Contacts between the two chains:
Residue F92 in chain A contacts residue T9 in chain B (closest heavy-atom distance 3.9 Å).
Residue M145 in chain A interacts with residue V13 in chain B (closest heavy-atom distance 3.6 Å).
Residue M145 in chain A is in contact with residue G10 in chain B (closest heavy-atom distance 3.8 Å).
Residue A15 in chain A contacts residue H11 in chain B (closest heavy-atom distance 3.7 Å).
Residue A128 in chain A interacts with residue W6 in chain B (closest heavy-atom distance 3.9 Å).
Residue L116 in chain A is in contact with residue K5 in chain B (closest heavy-atom distance 3.6 Å).
Residue F19 in chain A contacts residue A12 in chain B (closest heavy-atom distance 3.7 Å).
Residue E84 in chain A contacts residue G17 in chain B (closest heavy-atom distance 3.7 Å).
Residue D80 in chain A interacts with residue G17 in chain B (closest heavy-atom distance 3.4 Å).
Residue E127 in chain A is in contact with residue R3 in chain B (closest heavy-atom distance 3.4 Å).
Residue M36 in chain A contacts residue I16 in chain B (closest heavy-atom distance 3.9 Å).
Residue V35 in chain A interacts with residue I16 in chain B (closest heavy-atom distance 4.0 Å).
Residue I85 in chain A interacts with residue V13 in chain B (closest heavy-atom distance 4.0 Å).
Residue F68 in chain A contacts residue A15 in chain B (closest heavy-atom distance 3.9 Å).
Residue M145 in chain A is in contact with residue T9 in chain B (closest heavy-atom distance 3.9 Å).
Residue T79 in chain A interacts with residue R18 in chain B (closest heavy-atom distance 3.7 Å).
Residue M76 in chain A is in contact with residue R18 in chain B (closest heavy-atom distance 3.5 Å).
Residue M51 in chain A contacts residue L19 in chain B (closest heavy-atom distance 3.2 Å).
Residue E84 in chain A contacts residue V13 in chain B (closest heavy-atom distance 3.8 Å).
Residue F19 in chain A contacts residue A15 in chain B (closest heavy-atom distance 4.0 Å).
Residue E127 in chain A contacts residue A2 in chain B (closest heavy-atom distance 3.7 Å).
Residue L39 in chain A interacts with residue I16 in chain B (closest heavy-atom distance 3.5 Å).
Residue M124 in chain A interacts with residue K5 in chain B (closest heavy-atom distance 3.9 Å).
Residue M124 in chain A is in contact with residue A2 in chain B (closest heavy-atom distance 3.5 Å).
Residue L32 in chain A is in contact with residue L19 in chain B (closest heavy-atom distance 3.9 Å).
Residue T79 in chain A contacts residue G17 in chain B (closest heavy-atom distance 3.2 Å).
Residue T146 in chain A is in contact with residue R14 in chain B (closest heavy-atom distance 3.9 Å).
Residue E14 in chain A contacts residue K8 in chain B (closest heavy-atom distance 3.7 Å).
Residue A88 in chain A interacts with residue V13 in chain B (closest heavy-atom distance 3.9 Å).
Residue M71 in chain A interacts with residue A15 in chain B (closest heavy-atom distance 3.8 Å).
Residue E84 in chain A contacts residue I16 in chain B (closest heavy-atom distance 3.9 Å).
Residue M109 in chain A contacts residue T9 in chain B (closest heavy-atom distance 3.2 Å).
Residue M51 in chain A interacts with residue S20 in chain B (closest heavy-atom distance 3.6 Å).
Residue E7 in chain A is in contact with residue R4 in chain B (closest heavy-atom distance 3.1 Å).
Residue V55 in chain A is in contact with residue L19 in chain B (closest heavy-atom distance 3.9 Å).
Residue E84 in chain A contacts residue S20 in chain B (closest heavy-atom distance 3.8 Å).
Residue E11 in chain A interacts with residue R4 in chain B (closest heavy-atom distance 3.0 Å).
Residue M71 in chain A is in contact with residue L19 in chain B (closest heavy-atom distance 3.4 Å).
Residue M71 in chain A is in contact with residue R18 in chain B (closest heavy-atom distance 2.9 Å).
Residue S81 in chain A interacts with residue R14 in chain B (closest heavy-atom distance 3.0 Å).
Residue F12 in chain A contacts residue H11 in chain B (closest heavy-atom distance 3.9 Å).
Residue E114 in chain A interacts with residue K8 in chain B (closest heavy-atom distance 2.7 Å).
Residue R74 in chain A interacts with residue R18 in chain B (closest heavy-atom distance 2.9 Å).
Residue A147 in chain A is in contact with residue Q7 in chain B (closest heavy-atom distance 3.4 Å).
Residue D80 in chain A is in contact with residue S20 in chain B (closest heavy-atom distance 3.4 Å).
Residue E123 in chain A is in contact with residue A2 in chain B (closest heavy-atom distance 3.5 Å).
Residue M72 in chain A is in contact with residue R18 in chain B (closest heavy-atom distance 3.4 Å).
Residue M144 in chain A interacts with residue W6 in chain B (closest heavy-atom distance 3.5 Å).
Residue M109 in chain A contacts residue K5 in chain B (closest heavy-atom distance 3.7 Å).
Residue F19 in chain A interacts with residue I16 in chain B (closest heavy-atom distance 4.1 Å).
Residue L39 in chain A contacts residue V13 in chain B (closest heavy-atom distance 4.0 Å).
Residue M72 in chain A contacts residue A15 in chain B (closest heavy-atom distance 3.7 Å).
Residue E11 in chain A is in contact with residue H11 in chain B (closest heavy-atom distance 3.0 Å).
Residue M72 in chain A interacts with residue H11 in chain B (closest heavy-atom distance 3.7 Å).
Residue L18 in chain A is in contact with residue A12 in chain B (closest heavy-atom distance 4.1 Å).
Residue M124 in chain A contacts residue W6 in chain B (closest heavy-atom distance 2.9 Å).
Residue F141 in chain A interacts with residue W6 in chain B (closest heavy-atom distance 4.0 Å).
Residue L18 in chain A interacts with residue K8 in chain B (closest heavy-atom distance 4.1 Å).
Residue I63 in chain A is in contact with residue L19 in chain B (closest heavy-atom distance 3.9 Å).
Residue E114 in chain A is in contact with residue K5 in chain B (closest heavy-atom distance 2.7 Å).

These two protein chains interact to form a complex.

Sequence of chain A:
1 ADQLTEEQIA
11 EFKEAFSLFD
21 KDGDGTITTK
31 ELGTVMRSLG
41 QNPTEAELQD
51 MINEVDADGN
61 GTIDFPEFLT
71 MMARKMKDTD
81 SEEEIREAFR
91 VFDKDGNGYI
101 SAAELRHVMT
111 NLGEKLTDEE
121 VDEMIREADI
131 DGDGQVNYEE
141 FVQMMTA

Sequence of chain B:
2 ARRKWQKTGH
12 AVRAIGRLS